Interface contacts:
Residue N170 in chain A contacts residue P323 in chain B (closest heavy-atom distance 3.7 Å).
Residue N170 in chain A interacts with residue P324 in chain B (closest heavy-atom distance 2.9 Å).
Residue R208 in chain A is in contact with residue E326 in chain B (closest heavy-atom distance 4.4 Å).

These two protein chains interact to form a complex.

Sequence of chain B:
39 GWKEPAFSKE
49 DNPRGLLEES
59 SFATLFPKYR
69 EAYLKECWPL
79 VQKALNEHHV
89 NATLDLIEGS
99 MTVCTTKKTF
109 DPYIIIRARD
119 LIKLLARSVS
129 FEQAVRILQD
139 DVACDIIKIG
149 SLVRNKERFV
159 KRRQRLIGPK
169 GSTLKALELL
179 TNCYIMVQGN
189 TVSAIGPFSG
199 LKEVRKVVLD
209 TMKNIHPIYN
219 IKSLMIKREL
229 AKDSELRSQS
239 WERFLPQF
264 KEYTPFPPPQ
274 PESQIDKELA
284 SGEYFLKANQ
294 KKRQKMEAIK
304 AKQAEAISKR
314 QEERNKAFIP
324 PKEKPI

Sequence of chain A:
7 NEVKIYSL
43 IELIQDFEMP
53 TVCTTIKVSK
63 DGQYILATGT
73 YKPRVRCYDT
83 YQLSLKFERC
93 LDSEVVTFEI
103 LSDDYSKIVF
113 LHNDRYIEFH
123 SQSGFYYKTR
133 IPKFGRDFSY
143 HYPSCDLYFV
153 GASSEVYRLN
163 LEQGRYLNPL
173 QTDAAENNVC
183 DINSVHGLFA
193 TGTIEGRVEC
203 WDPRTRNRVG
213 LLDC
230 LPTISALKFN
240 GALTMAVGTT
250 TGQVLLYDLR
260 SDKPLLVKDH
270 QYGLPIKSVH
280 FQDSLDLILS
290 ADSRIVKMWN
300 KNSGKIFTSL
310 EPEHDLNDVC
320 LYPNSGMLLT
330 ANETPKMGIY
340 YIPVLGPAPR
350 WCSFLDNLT